These two protein chains interact to form a complex.

Contacts between the two chains:
Residue G47 in chain B interacts with residue R55 in chain A (closest heavy-atom distance 4.2 Å).
Residue V45 in chain B contacts residue W50 in chain A (closest heavy-atom distance 3.8 Å).
Residue L72 in chain B interacts with residue L24 in chain A (closest heavy-atom distance 4.8 Å).
Residue V22 in chain B is in contact with residue W50 in chain A (closest heavy-atom distance 4.0 Å).
Residue V45 in chain B interacts with residue R55 in chain A (closest heavy-atom distance 2.7 Å).
Residue S21 in chain B interacts with residue W50 in chain A (closest heavy-atom distance 4.1 Å).
Residue L72 in chain B is in contact with residue T20 in chain A (closest heavy-atom distance 3.6 Å).
Residue V46 in chain B is in contact with residue R55 in chain A (closest heavy-atom distance 4.2 Å).
Residue V44 in chain B contacts residue L27 in chain A (closest heavy-atom distance 4.4 Å).
Residue Q68 in chain B is in contact with residue T20 in chain A (closest heavy-atom distance 4.4 Å).
Residue L72 in chain B interacts with residue L43 in chain A (closest heavy-atom distance 4.0 Å).
Residue Q68 in chain B interacts with residue D21 in chain A (closest heavy-atom distance 2.8 Å).
Residue A50 in chain B interacts with residue D21 in chain A (closest heavy-atom distance 3.6 Å).
Residue G47 in chain B contacts residue A28 in chain A (closest heavy-atom distance 3.7 Å).
Residue H69 in chain B contacts residue L17 in chain A (closest heavy-atom distance 3.5 Å).
Residue R43 in chain B is in contact with residue A28 in chain A (closest heavy-atom distance 3.1 Å).
Residue V66 in chain B contacts residue L17 in chain A (closest heavy-atom distance 4.4 Å).
Residue V44 in chain B interacts with residue R55 in chain A (closest heavy-atom distance 2.8 Å).
Residue N26 in chain B interacts with residue W50 in chain A (closest heavy-atom distance 4.9 Å).
Residue L75 in chain B contacts residue L47 in chain A (closest heavy-atom distance 4.7 Å).
Residue K76 in chain B interacts with residue L43 in chain A (closest heavy-atom distance 3.6 Å).
Residue L40 in chain B interacts with residue L24 in chain A (closest heavy-atom distance 4.1 Å).
Residue R65 in chain B contacts residue L17 in chain A (closest heavy-atom distance 3.8 Å).
Residue V22 in chain B contacts residue L54 in chain A (closest heavy-atom distance 4.7 Å).
Residue V44 in chain B contacts residue W50 in chain A (closest heavy-atom distance 4.0 Å).
Residue Q68 in chain B is in contact with residue L24 in chain A (closest heavy-atom distance 3.4 Å).
Residue R43 in chain B contacts residue D21 in chain A (closest heavy-atom distance 2.9 Å).
Residue K76 in chain B contacts residue D40 in chain A (closest heavy-atom distance 2.5 Å).
Residue V80 in chain B is in contact with residue R39 in chain A (closest heavy-atom distance 4.1 Å).
Residue R43 in chain B interacts with residue D25 in chain A (closest heavy-atom distance 2.9 Å).
Residue L72 in chain B interacts with residue L23 in chain A (closest heavy-atom distance 4.2 Å).
Residue R65 in chain B contacts residue D21 in chain A (closest heavy-atom distance 3.8 Å).
Residue R43 in chain B is in contact with residue L24 in chain A (closest heavy-atom distance 3.3 Å).
Residue Q68 in chain B contacts residue L17 in chain A (closest heavy-atom distance 5.0 Å).
Residue L75 in chain B interacts with residue L43 in chain A (closest heavy-atom distance 4.2 Å).
Residue A50 in chain B is in contact with residue D25 in chain A (closest heavy-atom distance 4.9 Å).
Residue S21 in chain B contacts residue D53 in chain A (closest heavy-atom distance 3.9 Å).
Residue I79 in chain B interacts with residue L43 in chain A (closest heavy-atom distance 3.8 Å).
Residue H69 in chain B interacts with residue T20 in chain A (closest heavy-atom distance 2.6 Å).
Residue V44 in chain B interacts with residue R51 in chain A (closest heavy-atom distance 3.3 Å).
Residue V44 in chain B contacts residue L24 in chain A (closest heavy-atom distance 3.7 Å).
Residue V44 in chain B is in contact with residue L47 in chain A (closest heavy-atom distance 4.5 Å).
Residue L40 in chain B interacts with residue W50 in chain A (closest heavy-atom distance 4.5 Å).
Residue R24 in chain B is in contact with residue L46 in chain A (closest heavy-atom distance 3.0 Å).
Residue L72 in chain B interacts with residue L47 in chain A (closest heavy-atom distance 4.3 Å).
Residue L29 in chain B contacts residue W50 in chain A (closest heavy-atom distance 3.5 Å).
Residue K76 in chain B interacts with residue D37 in chain A (closest heavy-atom distance 4.3 Å).
Residue K76 in chain B interacts with residue R39 in chain A (closest heavy-atom distance 4.0 Å).
Residue V45 in chain B is in contact with residue L54 in chain A (closest heavy-atom distance 3.9 Å).
Residue I41 in chain B interacts with residue W50 in chain A (closest heavy-atom distance 4.1 Å).
Residue V44 in chain B contacts residue A28 in chain A (closest heavy-atom distance 3.8 Å).
Residue V22 in chain B interacts with residue D53 in chain A (closest heavy-atom distance 3.2 Å).
Residue L28 in chain B is in contact with residue L46 in chain A (closest heavy-atom distance 4.4 Å).
Residue H69 in chain B is in contact with residue E16 in chain A (closest heavy-atom distance 3.6 Å).
Residue R43 in chain B interacts with residue T20 in chain A (closest heavy-atom distance 5.0 Å).
Residue V45 in chain B interacts with residue R51 in chain A (closest heavy-atom distance 4.2 Å).
Residue S21 in chain B contacts residue Q49 in chain A (closest heavy-atom distance 3.2 Å).
Residue S21 in chain B contacts residue L46 in chain A (closest heavy-atom distance 3.4 Å).
Residue S49 in chain B contacts residue D25 in chain A (closest heavy-atom distance 4.7 Å).

Sequence of chain A:
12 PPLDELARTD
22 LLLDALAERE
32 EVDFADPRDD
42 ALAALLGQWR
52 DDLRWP

Sequence of chain B:
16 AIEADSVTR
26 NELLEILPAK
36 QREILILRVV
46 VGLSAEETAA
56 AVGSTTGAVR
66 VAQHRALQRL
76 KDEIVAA